This data describes a binding interaction between two proteins.

Sequence of the first protein:
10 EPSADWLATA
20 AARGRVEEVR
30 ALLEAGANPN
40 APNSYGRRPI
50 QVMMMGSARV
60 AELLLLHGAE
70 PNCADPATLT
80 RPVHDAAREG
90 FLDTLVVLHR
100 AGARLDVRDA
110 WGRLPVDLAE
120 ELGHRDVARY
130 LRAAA

Residue-level contacts at the interface:
Residue R31 in the second protein interacts with residue D84 in the first protein (closest heavy-atom distance 2.7 Å).
Residue R31 in the second protein is in contact with residue D74 in the first protein (closest heavy-atom distance 2.7 Å).
Residue R168 in the second protein is in contact with residue R22 in the first protein (closest heavy-atom distance 3.3 Å).
Residue F39 in the second protein interacts with residue D84 in the first protein (closest heavy-atom distance 3.3 Å).
Residue G36 in the second protein is in contact with residue W110 in the first protein (closest heavy-atom distance 3.6 Å).
Residue C15 in the second protein is in contact with residue Y44 in the first protein (closest heavy-atom distance 3.2 Å).
Residue E14 in the second protein interacts with residue A76 in the first protein (closest heavy-atom distance 3.3 Å).
Residue F39 in the second protein interacts with residue Q50 in the first protein (closest heavy-atom distance 3.9 Å).
Residue T107 in the second protein contacts residue S56 in the first protein (closest heavy-atom distance 3.3 Å).
Residue R31 in the second protein is in contact with residue T77 in the first protein (closest heavy-atom distance 3.2 Å).
Residue G37 in the second protein interacts with residue R87 in the first protein (closest heavy-atom distance 4.0 Å).
Residue A17 in the second protein contacts residue V51 in the first protein (closest heavy-atom distance 3.2 Å).
Residue L33 in the second protein is in contact with residue T77 in the first protein (closest heavy-atom distance 3.5 Å).
Residue S155 in the second protein contacts residue G89 in the first protein (closest heavy-atom distance 3.2 Å).
Residue G36 in the second protein interacts with residue R87 in the first protein (closest heavy-atom distance 2.7 Å).
Residue K111 in the second protein is in contact with residue D92 in the first protein (closest heavy-atom distance 3.5 Å).
Residue I19 in the second protein contacts residue R22 in the first protein (closest heavy-atom distance 3.5 Å).
Residue D102 in the second protein interacts with residue F90 in the first protein (closest heavy-atom distance 2.8 Å).
Residue V16 in the second protein interacts with residue V51 in the first protein (closest heavy-atom distance 3.8 Å).
Residue V16 in the second protein interacts with residue N42 in the first protein (closest heavy-atom distance 3.0 Å).
Residue T106 in the second protein interacts with residue R24 in the first protein (closest heavy-atom distance 3.4 Å).
Residue V16 in the second protein interacts with residue Y44 in the first protein (closest heavy-atom distance 3.8 Å).
Residue D102 in the second protein interacts with residue M54 in the first protein (closest heavy-atom distance 2.3 Å).
Residue A167 in the second protein interacts with residue R22 in the first protein (closest heavy-atom distance 3.5 Å).
Residue D104 in the second protein contacts residue R24 in the first protein (closest heavy-atom distance 3.4 Å).
Residue S155 in the second protein is in contact with residue H123 in the first protein (closest heavy-atom distance 3.8 Å).
Residue R168 in the second protein is in contact with residue E27 in the first protein (closest heavy-atom distance 3.6 Å).
Residue E18 in the second protein contacts residue T18 in the first protein (closest heavy-atom distance 3.1 Å).
Residue Q103 in the second protein interacts with residue F90 in the first protein (closest heavy-atom distance 3.6 Å).
Residue D104 in the second protein is in contact with residue M53 in the first protein (closest heavy-atom distance 3.5 Å).
Residue F28 in the second protein interacts with residue Y44 in the first protein (closest heavy-atom distance 2.8 Å).
Residue Q103 in the second protein is in contact with residue M53 in the first protein (closest heavy-atom distance 3.4 Å).
Residue D110 in the second protein interacts with residue R58 in the first protein (closest heavy-atom distance 2.6 Å).
Residue G37 in the second protein contacts residue T77 in the first protein (closest heavy-atom distance 3.3 Å).
Residue T107 in the second protein interacts with residue G55 in the first protein (closest heavy-atom distance 3.9 Å).
Residue Q103 in the second protein is in contact with residue G55 in the first protein (closest heavy-atom distance 3.8 Å).
Residue R168 in the second protein interacts with residue R24 in the first protein (closest heavy-atom distance 3.2 Å).
Residue N35 in the second protein is in contact with residue W110 in the first protein (closest heavy-atom distance 3.8 Å).
Residue G37 in the second protein interacts with residue W110 in the first protein (closest heavy-atom distance 3.9 Å).
Residue Q149 in the second protein is in contact with residue R22 in the first protein (closest heavy-atom distance 3.2 Å).
Residue E18 in the second protein is in contact with residue Y44 in the first protein (closest heavy-atom distance 3.9 Å).
Residue E14 in the second protein is in contact with residue R46 in the first protein (closest heavy-atom distance 2.6 Å).
Residue H100 in the second protein interacts with residue E88 in the first protein (closest heavy-atom distance 3.9 Å).
Residue K29 in the second protein is in contact with residue M52 in the first protein (closest heavy-atom distance 3.0 Å).
Residue Q149 in the second protein interacts with residue R24 in the first protein (closest heavy-atom distance 2.9 Å).
Residue T107 in the second protein contacts residue M53 in the first protein (closest heavy-atom distance 3.9 Å).
Residue S155 in the second protein contacts residue E88 in the first protein (closest heavy-atom distance 2.9 Å).
Residue L33 in the second protein is in contact with residue W110 in the first protein (closest heavy-atom distance 3.8 Å).
Residue V16 in the second protein interacts with residue R46 in the first protein (closest heavy-atom distance 3.6 Å).
Residue D102 in the second protein is in contact with residue M52 in the first protein (closest heavy-atom distance 3.3 Å).
Residue R31 in the second protein interacts with residue R87 in the first protein (closest heavy-atom distance 3.5 Å).
Residue S155 in the second protein interacts with residue F90 in the first protein (closest heavy-atom distance 3.8 Å).
Residue R38 in the second protein contacts residue R87 in the first protein (closest heavy-atom distance 4.0 Å).
Residue R31 in the second protein interacts with residue T79 in the first protein (closest heavy-atom distance 2.8 Å).
Residue A17 in the second protein interacts with residue N42 in the first protein (closest heavy-atom distance 3.7 Å).
Residue K29 in the second protein is in contact with residue V51 in the first protein (closest heavy-atom distance 3.1 Å).
Residue D102 in the second protein is in contact with residue E88 in the first protein (closest heavy-atom distance 3.7 Å).
Residue L166 in the second protein interacts with residue R22 in the first protein (closest heavy-atom distance 3.1 Å).
Residue D102 in the second protein contacts residue M53 in the first protein (closest heavy-atom distance 3.2 Å).
Residue G36 in the second protein is in contact with residue T79 in the first protein (closest heavy-atom distance 3.9 Å).

Sequence of the second protein:
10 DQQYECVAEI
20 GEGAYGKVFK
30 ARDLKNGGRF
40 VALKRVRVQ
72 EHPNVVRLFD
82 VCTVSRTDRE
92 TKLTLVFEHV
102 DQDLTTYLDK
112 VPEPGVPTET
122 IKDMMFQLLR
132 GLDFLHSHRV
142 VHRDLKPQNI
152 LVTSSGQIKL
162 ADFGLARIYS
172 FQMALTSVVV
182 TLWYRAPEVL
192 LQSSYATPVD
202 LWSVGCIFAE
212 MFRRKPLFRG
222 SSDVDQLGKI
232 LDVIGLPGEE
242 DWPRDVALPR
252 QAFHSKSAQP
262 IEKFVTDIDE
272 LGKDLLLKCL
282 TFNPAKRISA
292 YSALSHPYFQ